This data describes a binding interaction between two proteins.

Contacts between the two chains:
Residue V211 in chain B contacts residue L103 in chain A (closest heavy-atom distance 3.6 Å).
Residue G197 in chain B contacts residue A62 in chain A (closest heavy-atom distance 3.6 Å).
Residue A278 in chain B contacts residue G65 in chain A (closest heavy-atom distance 4.2 Å).
Residue E208 in chain B contacts residue L103 in chain A (closest heavy-atom distance 3.2 Å).
Residue A278 in chain B contacts residue R63 in chain A (closest heavy-atom distance 3.2 Å).
Residue Y293 in chain B interacts with residue L85 in chain A (closest heavy-atom distance 3.6 Å).
Residue L283 in chain B interacts with residue W76 in chain A (closest heavy-atom distance 3.6 Å).
Residue L195 in chain B is in contact with residue K59 in chain A (closest heavy-atom distance 3.6 Å).
Residue N276 in chain B contacts residue A66 in chain A (closest heavy-atom distance 3.9 Å).
Residue A278 in chain B is in contact with residue Y64 in chain A (closest heavy-atom distance 3.2 Å).
Residue V274 in chain B is in contact with residue L75 in chain A (closest heavy-atom distance 4.1 Å).
Residue K284 in chain B is in contact with residue W76 in chain A (closest heavy-atom distance 3.8 Å).
Residue L195 in chain B interacts with residue R63 in chain A (closest heavy-atom distance 4.4 Å).
Residue L290 in chain B contacts residue W76 in chain A (closest heavy-atom distance 3.9 Å).
Residue L290 in chain B is in contact with residue L82 in chain A (closest heavy-atom distance 3.7 Å).
Residue Y293 in chain B contacts residue E86 in chain A (closest heavy-atom distance 4.5 Å).
Residue P212 in chain B is in contact with residue L103 in chain A (closest heavy-atom distance 3.6 Å).
Residue V274 in chain B is in contact with residue W76 in chain A (closest heavy-atom distance 3.4 Å).
Residue L205 in chain B is in contact with residue L96 in chain A (closest heavy-atom distance 3.7 Å).
Residue P199 in chain B is in contact with residue W76 in chain A (closest heavy-atom distance 4.1 Å).
Residue L283 in chain B is in contact with residue F61 in chain A (closest heavy-atom distance 3.6 Å).
Residue M204 in chain B contacts residue Y93 in chain A (closest heavy-atom distance 3.8 Å).
Residue D180 in chain B contacts residue Y93 in chain A (closest heavy-atom distance 4.5 Å).
Residue L205 in chain B interacts with residue S95 in chain A (closest heavy-atom distance 4.7 Å).
Residue P199 in chain B contacts residue L75 in chain A (closest heavy-atom distance 4.3 Å).
Residue E208 in chain B interacts with residue M99 in chain A (closest heavy-atom distance 3.1 Å).
Residue P207 in chain B interacts with residue M99 in chain A (closest heavy-atom distance 3.9 Å).
Residue A278 in chain B contacts residue A62 in chain A (closest heavy-atom distance 4.3 Å).
Residue G197 in chain B is in contact with residue L75 in chain A (closest heavy-atom distance 3.6 Å).
Residue L195 in chain B is in contact with residue A62 in chain A (closest heavy-atom distance 2.9 Å).
Residue L223 in chain B interacts with residue L96 in chain A (closest heavy-atom distance 3.4 Å).
Residue G197 in chain B is in contact with residue A58 in chain A (closest heavy-atom distance 4.3 Å).
Residue Y294 in chain B interacts with residue P77 in chain A (closest heavy-atom distance 4.4 Å).
Residue R196 in chain B interacts with residue R55 in chain A (closest heavy-atom distance 4.7 Å).
Residue G272 in chain B interacts with residue W76 in chain A (closest heavy-atom distance 3.2 Å).
Residue N276 in chain B interacts with residue F61 in chain A (closest heavy-atom distance 3.6 Å).
Residue T215 in chain B is in contact with residue Q100 in chain A (closest heavy-atom distance 3.3 Å).
Residue L283 in chain B contacts residue L75 in chain A (closest heavy-atom distance 4.6 Å).
Residue R196 in chain B interacts with residue K59 in chain A (closest heavy-atom distance 3.5 Å).
Residue F194 in chain B is in contact with residue A62 in chain A (closest heavy-atom distance 3.4 Å).
Residue E208 in chain B contacts residue S102 in chain A (closest heavy-atom distance 4.1 Å).
Residue N276 in chain B interacts with residue A62 in chain A (closest heavy-atom distance 4.0 Å).
Residue M277 in chain B is in contact with residue A62 in chain A (closest heavy-atom distance 4.4 Å).
Residue Y294 in chain B contacts residue W76 in chain A (closest heavy-atom distance 3.4 Å).
Residue R196 in chain B contacts residue A58 in chain A (closest heavy-atom distance 4.1 Å).
Residue L290 in chain B contacts residue P77 in chain A (closest heavy-atom distance 3.8 Å).
Residue L205 in chain B interacts with residue P94 in chain A (closest heavy-atom distance 4.5 Å).
Residue K202 in chain B interacts with residue E89 in chain A (closest heavy-atom distance 3.3 Å).
Residue N276 in chain B interacts with residue G65 in chain A (closest heavy-atom distance 4.2 Å).
Residue V211 in chain B contacts residue Q100 in chain A (closest heavy-atom distance 3.7 Å).
Residue E208 in chain B contacts residue K106 in chain A (closest heavy-atom distance 3.4 Å).
Residue P285 in chain B interacts with residue W76 in chain A (closest heavy-atom distance 3.6 Å).
Residue V274 in chain B interacts with residue F61 in chain A (closest heavy-atom distance 4.2 Å).
Residue L283 in chain B contacts residue P72 in chain A (closest heavy-atom distance 3.5 Å).
Residue D279 in chain B contacts residue Y64 in chain A (closest heavy-atom distance 4.2 Å).
Residue Q198 in chain B interacts with residue R55 in chain A (closest heavy-atom distance 3.5 Å).
Residue R263 in chain B is in contact with residue E89 in chain A (closest heavy-atom distance 4.5 Å).
Residue M204 in chain B contacts residue E89 in chain A (closest heavy-atom distance 3.3 Å).
Residue R196 in chain B contacts residue A62 in chain A (closest heavy-atom distance 4.4 Å).
Residue Y293 in chain B interacts with residue L82 in chain A (closest heavy-atom distance 3.5 Å).

Sequence of chain B:
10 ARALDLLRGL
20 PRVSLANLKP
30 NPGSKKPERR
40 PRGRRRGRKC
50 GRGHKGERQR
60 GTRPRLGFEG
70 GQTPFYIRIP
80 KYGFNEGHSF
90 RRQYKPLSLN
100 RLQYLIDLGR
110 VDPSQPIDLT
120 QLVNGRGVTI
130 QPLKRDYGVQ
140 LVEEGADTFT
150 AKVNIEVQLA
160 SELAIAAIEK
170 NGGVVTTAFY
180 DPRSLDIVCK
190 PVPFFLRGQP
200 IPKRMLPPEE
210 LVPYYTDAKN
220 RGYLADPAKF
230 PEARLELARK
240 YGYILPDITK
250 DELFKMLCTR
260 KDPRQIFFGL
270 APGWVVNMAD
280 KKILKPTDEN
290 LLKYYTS

Sequence of chain A:
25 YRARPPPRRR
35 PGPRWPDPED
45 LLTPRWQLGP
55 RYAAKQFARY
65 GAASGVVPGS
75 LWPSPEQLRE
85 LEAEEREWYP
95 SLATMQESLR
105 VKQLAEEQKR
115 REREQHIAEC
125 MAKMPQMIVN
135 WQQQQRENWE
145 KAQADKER